Sequence of protein 1:
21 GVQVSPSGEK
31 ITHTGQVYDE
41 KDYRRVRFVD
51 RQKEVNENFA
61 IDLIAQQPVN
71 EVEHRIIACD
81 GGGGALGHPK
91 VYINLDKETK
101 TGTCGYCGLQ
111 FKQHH

Contacts between the two chains:
Residue D165 in protein 2 is in contact with residue A85 in protein 1 (closest heavy-atom distance 3.7 Å).
Residue S108 in protein 2 interacts with residue L109 in protein 1 (closest heavy-atom distance 4.4 Å).
Residue E110 in protein 2 contacts residue A60 in protein 1 (closest heavy-atom distance 3.4 Å).
Residue R140 in protein 2 contacts residue G105 in protein 1 (closest heavy-atom distance 4.7 Å).
Residue E110 in protein 2 interacts with residue C107 in protein 1 (closest heavy-atom distance 3.7 Å).
Residue E111 in protein 2 is in contact with residue A60 in protein 1 (closest heavy-atom distance 3.4 Å).
Residue N192 in protein 2 interacts with residue E54 in protein 1 (closest heavy-atom distance 2.8 Å).
Residue V164 in protein 2 is in contact with residue H88 in protein 1 (closest heavy-atom distance 4.3 Å).
Residue R135 in protein 2 contacts residue I61 in protein 1 (closest heavy-atom distance 3.8 Å).
Residue E110 in protein 2 contacts residue I64 in protein 1 (closest heavy-atom distance 3.0 Å).
Residue S108 in protein 2 is in contact with residue I64 in protein 1 (closest heavy-atom distance 4.1 Å).
Residue R105 in protein 2 is in contact with residue N56 in protein 1 (closest heavy-atom distance 3.0 Å).
Residue Y106 in protein 2 interacts with residue H88 in protein 1 (closest heavy-atom distance 4.3 Å).
Residue E188 in protein 2 interacts with residue N56 in protein 1 (closest heavy-atom distance 2.6 Å).
Residue K189 in protein 2 contacts residue E54 in protein 1 (closest heavy-atom distance 4.5 Å).
Residue N192 in protein 2 is in contact with residue N56 in protein 1 (closest heavy-atom distance 4.4 Å).
Residue D195 in protein 2 contacts residue N58 in protein 1 (closest heavy-atom distance 3.1 Å).
Residue Y209 in protein 2 interacts with residue A85 in protein 1 (closest heavy-atom distance 3.9 Å).
Residue L191 in protein 2 interacts with residue N56 in protein 1 (closest heavy-atom distance 3.7 Å).
Residue T142 in protein 2 interacts with residue T34 in protein 1 (closest heavy-atom distance 4.7 Å).
Residue G109 in protein 2 is in contact with residue L63 in protein 1 (closest heavy-atom distance 3.6 Å).
Residue P163 in protein 2 interacts with residue H88 in protein 1 (closest heavy-atom distance 4.5 Å).
Residue I114 in protein 2 contacts residue G105 in protein 1 (closest heavy-atom distance 4.2 Å).
Residue S108 in protein 2 contacts residue Q67 in protein 1 (closest heavy-atom distance 3.1 Å).
Residue Y106 in protein 2 interacts with residue Y106 in protein 1 (closest heavy-atom distance 3.6 Å).
Residue D137 in protein 2 contacts residue I64 in protein 1 (closest heavy-atom distance 4.4 Å).
Residue R135 in protein 2 interacts with residue A60 in protein 1 (closest heavy-atom distance 4.3 Å).
Residue E188 in protein 2 interacts with residue V55 in protein 1 (closest heavy-atom distance 3.5 Å).
Residue P107 in protein 2 interacts with residue G81 in protein 1 (closest heavy-atom distance 4.5 Å).
Residue E110 in protein 2 contacts residue G108 in protein 1 (closest heavy-atom distance 3.7 Å).
Residue D195 in protein 2 is in contact with residue N56 in protein 1 (closest heavy-atom distance 4.1 Å).
Residue Y106 in protein 2 interacts with residue G81 in protein 1 (closest heavy-atom distance 4.4 Å).
Residue K187 in protein 2 interacts with residue H33 in protein 1 (closest heavy-atom distance 3.9 Å).
Residue R141 in protein 2 contacts residue G105 in protein 1 (closest heavy-atom distance 3.4 Å).
Residue I114 in protein 2 is in contact with residue Y106 in protein 1 (closest heavy-atom distance 3.4 Å).
Residue R105 in protein 2 is in contact with residue N58 in protein 1 (closest heavy-atom distance 3.7 Å).
Residue T143 in protein 2 interacts with residue T34 in protein 1 (closest heavy-atom distance 3.8 Å).
Residue D165 in protein 2 contacts residue L86 in protein 1 (closest heavy-atom distance 3.3 Å).
Residue E110 in protein 2 is in contact with residue Y106 in protein 1 (closest heavy-atom distance 4.1 Å).
Residue E188 in protein 2 interacts with residue E54 in protein 1 (closest heavy-atom distance 3.1 Å).
Residue V164 in protein 2 is in contact with residue G87 in protein 1 (closest heavy-atom distance 4.0 Å).
Residue E110 in protein 2 interacts with residue L63 in protein 1 (closest heavy-atom distance 4.7 Å).
Residue I205 in protein 2 is in contact with residue L86 in protein 1 (closest heavy-atom distance 4.1 Å).
Residue R104 in protein 2 interacts with residue L86 in protein 1 (closest heavy-atom distance 4.7 Å).
Residue G109 in protein 2 contacts residue A60 in protein 1 (closest heavy-atom distance 4.6 Å).
Residue E188 in protein 2 interacts with residue H33 in protein 1 (closest heavy-atom distance 3.0 Å).
Residue R135 in protein 2 contacts residue I64 in protein 1 (closest heavy-atom distance 4.2 Å).
Residue E188 in protein 2 is in contact with residue T32 in protein 1 (closest heavy-atom distance 4.0 Å).
Residue L191 in protein 2 interacts with residue H33 in protein 1 (closest heavy-atom distance 3.3 Å).
Residue V164 in protein 2 interacts with residue L86 in protein 1 (closest heavy-atom distance 4.4 Å).
Residue R105 in protein 2 interacts with residue A60 in protein 1 (closest heavy-atom distance 4.1 Å).
Residue V164 in protein 2 contacts residue P89 in protein 1 (closest heavy-atom distance 4.5 Å).
Residue R112 in protein 2 contacts residue L86 in protein 1 (closest heavy-atom distance 3.3 Å).
Residue Y106 in protein 2 is in contact with residue C107 in protein 1 (closest heavy-atom distance 3.9 Å).
Residue R141 in protein 2 interacts with residue Y106 in protein 1 (closest heavy-atom distance 2.5 Å).
Residue R112 in protein 2 is in contact with residue G87 in protein 1 (closest heavy-atom distance 4.3 Å).
Residue D165 in protein 2 interacts with residue G87 in protein 1 (closest heavy-atom distance 4.1 Å).
Residue P163 in protein 2 interacts with residue P89 in protein 1 (closest heavy-atom distance 3.3 Å).
Residue S139 in protein 2 interacts with residue G105 in protein 1 (closest heavy-atom distance 4.4 Å).
Residue R141 in protein 2 contacts residue C107 in protein 1 (closest heavy-atom distance 3.8 Å).

Sequence of protein 2:
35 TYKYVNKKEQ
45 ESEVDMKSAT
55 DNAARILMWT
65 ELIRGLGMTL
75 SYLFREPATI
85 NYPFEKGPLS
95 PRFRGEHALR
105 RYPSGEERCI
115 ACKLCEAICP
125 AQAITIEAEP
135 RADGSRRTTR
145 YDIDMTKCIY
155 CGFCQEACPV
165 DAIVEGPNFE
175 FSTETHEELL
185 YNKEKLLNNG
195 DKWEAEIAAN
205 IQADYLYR

This data describes a binding interaction between two proteins.